Residue-level contacts at the interface:
Residue I917 in protein 2 contacts residue E194 in protein 1 (closest heavy-atom distance 4.1 Å).
Residue Y2086 in protein 2 contacts residue D207 in protein 1 (closest heavy-atom distance 4.5 Å).
Residue L2085 in protein 2 is in contact with residue C206 in protein 1 (closest heavy-atom distance 3.9 Å).
Residue S2092 in protein 2 interacts with residue K225 in protein 1 (closest heavy-atom distance 4.5 Å).
Residue I917 in protein 2 is in contact with residue E126 in protein 1 (closest heavy-atom distance 3.3 Å).
Residue T2069 in protein 2 contacts residue K225 in protein 1 (closest heavy-atom distance 4.6 Å).
Residue D2073 in protein 2 is in contact with residue K225 in protein 1 (closest heavy-atom distance 3.4 Å).
Residue L1990 in protein 2 contacts residue A246 in protein 1 (closest heavy-atom distance 3.8 Å).
Residue P915 in protein 2 is in contact with residue K232 in protein 1 (closest heavy-atom distance 3.7 Å).
Residue Y2081 in protein 2 contacts residue G204 in protein 1 (closest heavy-atom distance 4.6 Å).
Residue I921 in protein 2 contacts residue K274 in protein 1 (closest heavy-atom distance 3.0 Å).
Residue F916 in protein 2 is in contact with residue K128 in protein 1 (closest heavy-atom distance 2.7 Å).
Residue S1989 in protein 2 is in contact with residue D242 in protein 1 (closest heavy-atom distance 3.8 Å).
Residue P1987 in protein 2 contacts residue D242 in protein 1 (closest heavy-atom distance 4.0 Å).
Residue F916 in protein 2 is in contact with residue Q236 in protein 1 (closest heavy-atom distance 3.5 Å).
Residue P1988 in protein 2 contacts residue V238 in protein 1 (closest heavy-atom distance 4.5 Å).
Residue P919 in protein 2 is in contact with residue L243 in protein 1 (closest heavy-atom distance 4.0 Å).
Residue M2028 in protein 2 contacts residue K201 in protein 1 (closest heavy-atom distance 4.7 Å).
Residue I917 in protein 2 contacts residue I124 in protein 1 (closest heavy-atom distance 3.8 Å).
Residue R2088 in protein 2 interacts with residue K225 in protein 1 (closest heavy-atom distance 3.9 Å).
Residue P1988 in protein 2 interacts with residue Q236 in protein 1 (closest heavy-atom distance 3.6 Å).
Residue H1991 in protein 2 interacts with residue P250 in protein 1 (closest heavy-atom distance 3.8 Å).
Residue S914 in protein 2 contacts residue I234 in protein 1 (closest heavy-atom distance 3.7 Å).
Residue T918 in protein 2 interacts with residue E126 in protein 1 (closest heavy-atom distance 4.5 Å).
Residue H1991 in protein 2 interacts with residue L243 in protein 1 (closest heavy-atom distance 3.3 Å).
Residue S914 in protein 2 is in contact with residue K232 in protein 1 (closest heavy-atom distance 3.7 Å).
Residue A1992 in protein 2 is in contact with residue Q251 in protein 1 (closest heavy-atom distance 3.3 Å).
Residue S914 in protein 2 contacts residue Q236 in protein 1 (closest heavy-atom distance 4.0 Å).
Residue I917 in protein 2 interacts with residue K128 in protein 1 (closest heavy-atom distance 4.0 Å).
Residue P919 in protein 2 interacts with residue Y286 in protein 1 (closest heavy-atom distance 3.0 Å).
Residue I921 in protein 2 interacts with residue N247 in protein 1 (closest heavy-atom distance 4.3 Å).
Residue P915 in protein 2 contacts residue I234 in protein 1 (closest heavy-atom distance 3.5 Å).
Residue T2030 in protein 2 contacts residue K201 in protein 1 (closest heavy-atom distance 3.8 Å).
Residue C922 in protein 2 contacts residue E278 in protein 1 (closest heavy-atom distance 3.7 Å).
Residue F2032 in protein 2 interacts with residue V190 in protein 1 (closest heavy-atom distance 4.5 Å).
Residue H1991 in protein 2 contacts residue Q251 in protein 1 (closest heavy-atom distance 2.9 Å).
Residue P915 in protein 2 interacts with residue E194 in protein 1 (closest heavy-atom distance 3.7 Å).
Residue F916 in protein 2 contacts residue E194 in protein 1 (closest heavy-atom distance 2.9 Å).
Residue H1991 in protein 2 contacts residue A246 in protein 1 (closest heavy-atom distance 3.3 Å).
Residue G920 in protein 2 contacts residue Y286 in protein 1 (closest heavy-atom distance 3.1 Å).
Residue I917 in protein 2 interacts with residue V238 in protein 1 (closest heavy-atom distance 3.8 Å).
Residue T913 in protein 2 contacts residue K232 in protein 1 (closest heavy-atom distance 2.9 Å).
Residue A1992 in protein 2 interacts with residue P250 in protein 1 (closest heavy-atom distance 4.4 Å).
Residue I921 in protein 2 contacts residue E278 in protein 1 (closest heavy-atom distance 3.4 Å).
Residue T913 in protein 2 contacts residue K201 in protein 1 (closest heavy-atom distance 4.4 Å).
Residue R2088 in protein 2 is in contact with residue P224 in protein 1 (closest heavy-atom distance 4.1 Å).
Residue C922 in protein 2 contacts residue K285 in protein 1 (closest heavy-atom distance 3.7 Å).
Residue I917 in protein 2 contacts residue Q236 in protein 1 (closest heavy-atom distance 3.4 Å).
Residue C922 in protein 2 interacts with residue V282 in protein 1 (closest heavy-atom distance 4.4 Å).
Residue D2090 in protein 2 is in contact with residue K225 in protein 1 (closest heavy-atom distance 4.5 Å).
Residue P915 in protein 2 is in contact with residue K128 in protein 1 (closest heavy-atom distance 2.5 Å).
Residue C1993 in protein 2 contacts residue Q251 in protein 1 (closest heavy-atom distance 4.7 Å).
Residue I921 in protein 2 interacts with residue V282 in protein 1 (closest heavy-atom distance 3.8 Å).
Residue S1989 in protein 2 contacts residue L243 in protein 1 (closest heavy-atom distance 3.9 Å).
Residue P1988 in protein 2 is in contact with residue D242 in protein 1 (closest heavy-atom distance 3.3 Å).
Residue F2032 in protein 2 is in contact with residue K201 in protein 1 (closest heavy-atom distance 3.5 Å).
Residue T918 in protein 2 interacts with residue E194 in protein 1 (closest heavy-atom distance 2.5 Å).
Residue H1991 in protein 2 is in contact with residue N247 in protein 1 (closest heavy-atom distance 3.2 Å).
Residue S1989 in protein 2 interacts with residue A246 in protein 1 (closest heavy-atom distance 3.3 Å).
Residue S1989 in protein 2 interacts with residue V238 in protein 1 (closest heavy-atom distance 4.1 Å).

Sequence of protein 1:
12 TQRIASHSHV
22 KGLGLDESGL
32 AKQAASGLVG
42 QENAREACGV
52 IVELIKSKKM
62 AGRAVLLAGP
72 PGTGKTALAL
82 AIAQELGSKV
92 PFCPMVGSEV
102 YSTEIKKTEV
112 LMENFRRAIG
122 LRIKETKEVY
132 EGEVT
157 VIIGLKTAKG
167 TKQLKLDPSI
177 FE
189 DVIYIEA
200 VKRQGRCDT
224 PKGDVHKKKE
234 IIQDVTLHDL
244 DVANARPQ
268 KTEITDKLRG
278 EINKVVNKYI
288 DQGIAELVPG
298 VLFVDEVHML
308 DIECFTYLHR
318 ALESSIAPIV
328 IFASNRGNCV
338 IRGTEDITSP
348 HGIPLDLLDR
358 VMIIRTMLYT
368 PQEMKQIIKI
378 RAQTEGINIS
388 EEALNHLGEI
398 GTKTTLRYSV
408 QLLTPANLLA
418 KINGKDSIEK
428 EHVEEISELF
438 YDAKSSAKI

These two protein chains interact to form a complex.

Sequence of protein 2:
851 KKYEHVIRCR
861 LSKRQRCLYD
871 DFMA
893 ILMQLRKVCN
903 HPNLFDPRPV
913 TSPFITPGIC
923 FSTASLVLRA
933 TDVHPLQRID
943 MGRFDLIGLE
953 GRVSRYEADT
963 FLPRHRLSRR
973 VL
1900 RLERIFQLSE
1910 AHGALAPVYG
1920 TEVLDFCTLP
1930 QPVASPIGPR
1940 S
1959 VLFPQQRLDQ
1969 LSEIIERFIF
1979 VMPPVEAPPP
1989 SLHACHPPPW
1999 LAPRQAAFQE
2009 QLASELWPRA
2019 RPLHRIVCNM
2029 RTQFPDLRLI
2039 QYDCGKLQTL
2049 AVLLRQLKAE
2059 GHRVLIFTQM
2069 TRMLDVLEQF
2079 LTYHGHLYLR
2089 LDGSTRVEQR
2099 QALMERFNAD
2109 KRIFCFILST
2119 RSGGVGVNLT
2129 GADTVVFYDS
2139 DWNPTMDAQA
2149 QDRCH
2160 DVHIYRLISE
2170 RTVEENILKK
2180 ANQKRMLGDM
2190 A